This data describes a binding interaction between two proteins.

Sequence of the second protein:
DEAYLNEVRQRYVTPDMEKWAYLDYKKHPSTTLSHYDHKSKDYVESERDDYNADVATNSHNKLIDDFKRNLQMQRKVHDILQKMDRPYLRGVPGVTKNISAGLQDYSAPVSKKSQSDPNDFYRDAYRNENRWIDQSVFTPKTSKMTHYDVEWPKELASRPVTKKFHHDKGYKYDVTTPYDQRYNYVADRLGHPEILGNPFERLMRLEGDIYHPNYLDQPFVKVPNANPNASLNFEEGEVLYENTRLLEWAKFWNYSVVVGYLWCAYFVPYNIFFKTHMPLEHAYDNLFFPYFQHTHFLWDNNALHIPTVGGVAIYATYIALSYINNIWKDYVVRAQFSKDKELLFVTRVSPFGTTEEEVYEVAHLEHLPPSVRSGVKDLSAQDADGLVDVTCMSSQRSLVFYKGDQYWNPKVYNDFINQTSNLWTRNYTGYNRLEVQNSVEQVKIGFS

Sequence of the first protein:
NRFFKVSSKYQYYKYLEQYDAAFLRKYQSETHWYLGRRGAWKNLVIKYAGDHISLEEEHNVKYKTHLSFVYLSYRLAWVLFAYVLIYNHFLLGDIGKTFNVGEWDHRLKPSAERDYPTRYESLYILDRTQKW

Interface contacts:
Residue T457 in the second protein is in contact with residue A22 in the first protein (closest heavy-atom distance 3.3 Å).
Residue N459 in the second protein contacts residue D21 in the first protein (closest heavy-atom distance 3.5 Å).
Residue W331 in the second protein contacts residue H107 in the first protein (closest heavy-atom distance 3.6 Å).
Residue N333 in the second protein interacts with residue D106 in the first protein (closest heavy-atom distance 3.2 Å).
Residue E239 in the second protein interacts with residue Y64 in the first protein (closest heavy-atom distance 3.2 Å).
Residue I227 in the second protein is in contact with residue W42 in the first protein (closest heavy-atom distance 3.6 Å).
Residue Q250 in the second protein contacts residue L45 in the first protein (closest heavy-atom distance 3.6 Å).
Residue H396 in the second protein contacts residue R38 in the first protein (closest heavy-atom distance 3.6 Å).
Residue P401 in the second protein interacts with residue R26 in the first protein (closest heavy-atom distance 3.6 Å).
Residue Q451 in the second protein is in contact with residue S8 in the first protein (closest heavy-atom distance 2.7 Å).
Residue Q428 in the second protein contacts residue R39 in the first protein (closest heavy-atom distance 3.0 Å).
Residue A395 in the second protein is in contact with residue R38 in the first protein (closest heavy-atom distance 2.8 Å).
Residue H396 in the second protein is in contact with residue Y14 in the first protein (closest heavy-atom distance 3.1 Å).
Residue P251 in the second protein is in contact with residue Y49 in the first protein (closest heavy-atom distance 3.2 Å).
Residue E393 in the second protein contacts residue Y14 in the first protein (closest heavy-atom distance 2.4 Å).
Residue L330 in the second protein interacts with residue H107 in the first protein (closest heavy-atom distance 3.5 Å).
Residue Q428 in the second protein is in contact with residue W34 in the first protein (closest heavy-atom distance 3.5 Å).
Residue D241 in the second protein interacts with residue A50 in the first protein (closest heavy-atom distance 3.6 Å).
Residue N333 in the second protein is in contact with residue H107 in the first protein (closest heavy-atom distance 3.6 Å).
Residue F329 in the second protein contacts residue R108 in the first protein (closest heavy-atom distance 3.5 Å).
Residue V218 in the second protein interacts with residue Y13 in the first protein (closest heavy-atom distance 3.6 Å).
Residue E374 in the second protein is in contact with residue S9 in the first protein (closest heavy-atom distance 3.0 Å).
Residue M425 in the second protein is in contact with residue Q29 in the first protein (closest heavy-atom distance 3.2 Å).
Residue A395 in the second protein is in contact with residue Y14 in the first protein (closest heavy-atom distance 3.5 Å).
Residue D220 in the second protein is in contact with residue Y14 in the first protein (closest heavy-atom distance 3.5 Å).
Residue E398 in the second protein contacts residue R38 in the first protein (closest heavy-atom distance 2.6 Å).
Residue L400 in the second protein contacts residue W34 in the first protein (closest heavy-atom distance 3.6 Å).
Residue F329 in the second protein is in contact with residue K132 in the first protein (closest heavy-atom distance 3.5 Å).
Residue E233 in the second protein interacts with residue Y64 in the first protein (closest heavy-atom distance 2.4 Å).
Residue S426 in the second protein is in contact with residue R39 in the first protein (closest heavy-atom distance 3.2 Å).
Residue A219 in the second protein is in contact with residue Y14 in the first protein (closest heavy-atom distance 3.5 Å).
Residue M425 in the second protein is in contact with residue G37 in the first protein (closest heavy-atom distance 2.8 Å).
Residue Y247 in the second protein interacts with residue S55 in the first protein (closest heavy-atom distance 3.4 Å).
Residue D241 in the second protein is in contact with residue K63 in the first protein (closest heavy-atom distance 3.6 Å).
Residue N246 in the second protein contacts residue H53 in the first protein (closest heavy-atom distance 3.6 Å).
Residue M425 in the second protein interacts with residue R39 in the first protein (closest heavy-atom distance 3.6 Å).
Residue E226 in the second protein contacts residue W42 in the first protein (closest heavy-atom distance 3.6 Å).
Residue R221 in the second protein interacts with residue S9 in the first protein (closest heavy-atom distance 3.5 Å).
Residue E374 in the second protein interacts with residue K10 in the first protein (closest heavy-atom distance 3.4 Å).
Residue G240 in the second protein interacts with residue K63 in the first protein (closest heavy-atom distance 3.3 Å).
Residue N334 in the second protein contacts residue W105 in the first protein (closest heavy-atom distance 3.6 Å).
Residue N459 in the second protein contacts residue R26 in the first protein (closest heavy-atom distance 3.6 Å).
Residue N459 in the second protein interacts with residue N2 in the first protein (closest heavy-atom distance 2.4 Å).
Residue Y247 in the second protein is in contact with residue Y49 in the first protein (closest heavy-atom distance 3.5 Å).
Residue V218 in the second protein is in contact with residue Y11 in the first protein (closest heavy-atom distance 3.3 Å).
Residue F329 in the second protein is in contact with residue W133 in the first protein (closest heavy-atom distance 3.6 Å).
Residue T457 in the second protein interacts with residue R26 in the first protein (closest heavy-atom distance 3.0 Å).
Residue M425 in the second protein is in contact with residue R38 in the first protein (closest heavy-atom distance 3.6 Å).
Residue Y247 in the second protein contacts residue A50 in the first protein (closest heavy-atom distance 3.5 Å).
Residue E239 in the second protein is in contact with residue K65 in the first protein (closest heavy-atom distance 2.9 Å).
Residue N454 in the second protein interacts with residue F4 in the first protein (closest heavy-atom distance 3.2 Å).
Residue T423 in the second protein contacts residue W34 in the first protein (closest heavy-atom distance 3.6 Å).
Residue H309 in the second protein is in contact with residue W133 in the first protein (closest heavy-atom distance 3.3 Å).
Residue D241 in the second protein is in contact with residue V46 in the first protein (closest heavy-atom distance 3.5 Å).
Residue Y460 in the second protein interacts with residue R26 in the first protein (closest heavy-atom distance 3.4 Å).
Residue P256 in the second protein contacts residue W42 in the first protein (closest heavy-atom distance 3.4 Å).
Residue L455 in the second protein contacts residue R26 in the first protein (closest heavy-atom distance 2.7 Å).
Residue N333 in the second protein is in contact with residue W105 in the first protein (closest heavy-atom distance 2.8 Å).
Residue F329 in the second protein contacts residue H107 in the first protein (closest heavy-atom distance 3.1 Å).
Residue M236 in the second protein is in contact with residue H67 in the first protein (closest heavy-atom distance 2.7 Å).